The following describes two proteins that form a bound complex.

Sequence of the second protein:
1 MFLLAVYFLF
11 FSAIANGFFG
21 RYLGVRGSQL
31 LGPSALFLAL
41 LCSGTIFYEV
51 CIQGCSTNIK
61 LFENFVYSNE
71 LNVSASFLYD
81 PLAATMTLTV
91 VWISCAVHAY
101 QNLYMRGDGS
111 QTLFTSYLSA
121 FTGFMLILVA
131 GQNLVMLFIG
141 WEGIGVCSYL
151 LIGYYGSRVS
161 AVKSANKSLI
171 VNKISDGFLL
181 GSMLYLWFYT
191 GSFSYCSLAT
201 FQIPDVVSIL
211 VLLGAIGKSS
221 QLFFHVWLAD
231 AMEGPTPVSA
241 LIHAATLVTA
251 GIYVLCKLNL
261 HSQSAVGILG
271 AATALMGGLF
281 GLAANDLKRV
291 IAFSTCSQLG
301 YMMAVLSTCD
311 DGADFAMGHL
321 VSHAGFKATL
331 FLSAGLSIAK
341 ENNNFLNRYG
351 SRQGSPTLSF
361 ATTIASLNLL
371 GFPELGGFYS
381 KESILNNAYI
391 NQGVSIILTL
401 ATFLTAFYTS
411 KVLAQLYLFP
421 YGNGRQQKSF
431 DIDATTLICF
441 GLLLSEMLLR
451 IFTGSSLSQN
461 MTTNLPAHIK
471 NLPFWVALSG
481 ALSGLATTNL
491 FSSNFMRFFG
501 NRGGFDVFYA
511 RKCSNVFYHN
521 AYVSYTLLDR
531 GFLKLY

Interface contacts:
Residue N64 in the second protein interacts with residue K71 in the first protein (closest heavy-atom distance 3.5 Å).
Residue N72 in the second protein interacts with residue E74 in the first protein (closest heavy-atom distance 4.2 Å).
Residue T190 in the second protein interacts with residue T153 in the first protein (closest heavy-atom distance 4.6 Å).
Residue F201 in the second protein interacts with residue T153 in the first protein (closest heavy-atom distance 3.2 Å).
Residue G191 in the second protein is in contact with residue C103 in the first protein (closest heavy-atom distance 3.9 Å).
Residue Y189 in the second protein is in contact with residue G121 in the first protein (closest heavy-atom distance 3.1 Å).
Residue A199 in the second protein contacts residue I154 in the first protein (closest heavy-atom distance 3.5 Å).
Residue Y189 in the second protein is in contact with residue D119 in the first protein (closest heavy-atom distance 3.5 Å).
Residue F201 in the second protein contacts residue T152 in the first protein (closest heavy-atom distance 3.3 Å).
Residue E70 in the second protein contacts residue S107 in the first protein (closest heavy-atom distance 4.0 Å).
Residue F188 in the second protein is in contact with residue V120 in the first protein (closest heavy-atom distance 3.9 Å).
Residue F188 in the second protein is in contact with residue R116 in the first protein (closest heavy-atom distance 3.4 Å).
Residue W187 in the second protein interacts with residue R118 in the first protein (closest heavy-atom distance 2.9 Å).
Residue G191 in the second protein contacts residue F99 in the first protein (closest heavy-atom distance 3.5 Å).
Residue Q202 in the second protein interacts with residue S149 in the first protein (closest heavy-atom distance 3.8 Å).
Residue Q132 in the second protein contacts residue D78 in the first protein (closest heavy-atom distance 3.5 Å).
Residue F188 in the second protein is in contact with residue D119 in the first protein (closest heavy-atom distance 4.2 Å).
Residue T200 in the second protein is in contact with residue F122 in the first protein (closest heavy-atom distance 4.2 Å).
Residue Q202 in the second protein contacts residue F122 in the first protein (closest heavy-atom distance 4.5 Å).
Residue S197 in the second protein is in contact with residue F99 in the first protein (closest heavy-atom distance 3.7 Å).
Residue C196 in the second protein contacts residue M81 in the first protein (closest heavy-atom distance 3.5 Å).
Residue E70 in the second protein contacts residue R118 in the first protein (closest heavy-atom distance 3.7 Å).
Residue Y67 in the second protein is in contact with residue K71 in the first protein (closest heavy-atom distance 3.3 Å).
Residue L78 in the second protein interacts with residue R82 in the first protein (closest heavy-atom distance 4.5 Å).
Residue F201 in the second protein interacts with residue R151 in the first protein (closest heavy-atom distance 3.5 Å).
Residue G191 in the second protein is in contact with residue V120 in the first protein (closest heavy-atom distance 3.9 Å).
Residue G191 in the second protein interacts with residue R118 in the first protein (closest heavy-atom distance 3.2 Å).
Residue S197 in the second protein is in contact with residue L77 in the first protein (closest heavy-atom distance 3.9 Å).
Residue T200 in the second protein interacts with residue T153 in the first protein (closest heavy-atom distance 4.0 Å).
Residue Q202 in the second protein is in contact with residue R151 in the first protein (closest heavy-atom distance 3.1 Å).
Residue Y189 in the second protein is in contact with residue V120 in the first protein (closest heavy-atom distance 3.7 Å).
Residue T200 in the second protein interacts with residue T152 in the first protein (closest heavy-atom distance 3.2 Å).
Residue S194 in the second protein contacts residue D78 in the first protein (closest heavy-atom distance 4.4 Å).
Residue S192 in the second protein interacts with residue R118 in the first protein (closest heavy-atom distance 4.7 Å).
Residue T190 in the second protein is in contact with residue Q100 in the first protein (closest heavy-atom distance 3.7 Å).
Residue Y189 in the second protein is in contact with residue R116 in the first protein (closest heavy-atom distance 3.3 Å).
Residue S197 in the second protein contacts residue I154 in the first protein (closest heavy-atom distance 4.3 Å).
Residue N72 in the second protein interacts with residue K71 in the first protein (closest heavy-atom distance 3.6 Å).
Residue S192 in the second protein contacts residue F99 in the first protein (closest heavy-atom distance 3.9 Å).
Residue T190 in the second protein is in contact with residue V120 in the first protein (closest heavy-atom distance 3.7 Å).
Residue C196 in the second protein contacts residue D78 in the first protein (closest heavy-atom distance 3.5 Å).
Residue N58 in the second protein contacts residue D78 in the first protein (closest heavy-atom distance 4.5 Å).
Residue F201 in the second protein contacts residue I154 in the first protein (closest heavy-atom distance 4.3 Å).
Residue C196 in the second protein interacts with residue K88 in the first protein (closest heavy-atom distance 4.7 Å).
Residue Y67 in the second protein contacts residue F67 in the first protein (closest heavy-atom distance 4.0 Å).
Residue P204 in the second protein contacts residue Q125 in the first protein (closest heavy-atom distance 4.7 Å).
Residue E63 in the second protein interacts with residue K71 in the first protein (closest heavy-atom distance 3.4 Å).
Residue Y67 in the second protein is in contact with residue E68 in the first protein (closest heavy-atom distance 2.5 Å).
Residue S192 in the second protein contacts residue E74 in the first protein (closest heavy-atom distance 3.7 Å).
Residue N69 in the second protein contacts residue F67 in the first protein (closest heavy-atom distance 3.7 Å).
Residue N58 in the second protein is in contact with residue R82 in the first protein (closest heavy-atom distance 3.7 Å).
Residue F188 in the second protein interacts with residue K117 in the first protein (closest heavy-atom distance 4.1 Å).
Residue P204 in the second protein interacts with residue F122 in the first protein (closest heavy-atom distance 4.2 Å).
Residue A199 in the second protein is in contact with residue T153 in the first protein (closest heavy-atom distance 3.6 Å).
Residue Y189 in the second protein contacts residue F122 in the first protein (closest heavy-atom distance 3.5 Å).
Residue Q202 in the second protein interacts with residue T152 in the first protein (closest heavy-atom distance 3.1 Å).
Residue E70 in the second protein contacts residue F67 in the first protein (closest heavy-atom distance 3.7 Å).
Residue S194 in the second protein contacts residue E74 in the first protein (closest heavy-atom distance 3.7 Å).
Residue T190 in the second protein is in contact with residue F99 in the first protein (closest heavy-atom distance 3.9 Å).
Residue F188 in the second protein contacts residue R118 in the first protein (closest heavy-atom distance 3.1 Å).

Sequence of the first protein:
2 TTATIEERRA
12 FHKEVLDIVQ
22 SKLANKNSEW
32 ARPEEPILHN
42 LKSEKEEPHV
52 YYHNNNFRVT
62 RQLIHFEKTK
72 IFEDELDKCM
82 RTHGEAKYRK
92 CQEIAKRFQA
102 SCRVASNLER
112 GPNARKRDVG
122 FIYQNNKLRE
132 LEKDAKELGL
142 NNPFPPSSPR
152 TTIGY